This data describes a binding interaction between two proteins.

Contacts between the two chains:
Residue S210 in chain B contacts residue R256 in chain A (closest heavy-atom distance 4.5 Å).
Residue K170 in chain B is in contact with residue E228 in chain A (closest heavy-atom distance 2.9 Å).
Residue I211 in chain B interacts with residue I255 in chain A (closest heavy-atom distance 3.0 Å).
Residue P203 in chain B is in contact with residue W261 in chain A (closest heavy-atom distance 3.2 Å).
Residue P175 in chain B interacts with residue W261 in chain A (closest heavy-atom distance 4.4 Å).
Residue I213 in chain B is in contact with residue L253 in chain A (closest heavy-atom distance 2.9 Å).
Residue D222 in chain B interacts with residue K271 in chain A (closest heavy-atom distance 2.4 Å).
Residue D222 in chain B contacts residue S269 in chain A (closest heavy-atom distance 4.0 Å).
Residue I211 in chain B is in contact with residue L260 in chain A (closest heavy-atom distance 3.8 Å).
Residue I226 in chain B contacts residue L266 in chain A (closest heavy-atom distance 2.8 Å).
Residue T209 in chain B is in contact with residue Q309 in chain A (closest heavy-atom distance 4.5 Å).
Residue S210 in chain B contacts residue S257 in chain A (closest heavy-atom distance 4.2 Å).
Residue F224 in chain B contacts residue V268 in chain A (closest heavy-atom distance 3.1 Å).
Residue I226 in chain B interacts with residue P264 in chain A (closest heavy-atom distance 4.2 Å).
Residue S210 in chain B contacts residue I255 in chain A (closest heavy-atom distance 4.0 Å).
Residue R206 in chain B contacts residue Q309 in chain A (closest heavy-atom distance 2.8 Å).
Residue D222 in chain B interacts with residue Q217 in chain A (closest heavy-atom distance 3.7 Å).
Residue P215 in chain B interacts with residue Y252 in chain A (closest heavy-atom distance 3.4 Å).
Residue P215 in chain B is in contact with residue L253 in chain A (closest heavy-atom distance 4.4 Å).
Residue I226 in chain B contacts residue I255 in chain A (closest heavy-atom distance 4.5 Å).
Residue F224 in chain B is in contact with residue T267 in chain A (closest heavy-atom distance 3.6 Å).
Residue E216 in chain B is in contact with residue Y252 in chain A (closest heavy-atom distance 3.2 Å).
Residue K208 in chain B interacts with residue S257 in chain A (closest heavy-atom distance 3.7 Å).
Residue V225 in chain B interacts with residue T267 in chain A (closest heavy-atom distance 3.4 Å).
Residue N228 in chain B contacts residue L260 in chain A (closest heavy-atom distance 3.7 Å).
Residue K189 in chain B contacts residue V225 in chain A (closest heavy-atom distance 3.7 Å).
Residue N228 in chain B contacts residue N265 in chain A (closest heavy-atom distance 4.3 Å).
Residue Q212 in chain B is in contact with residue L253 in chain A (closest heavy-atom distance 4.2 Å).
Residue D222 in chain B contacts residue T270 in chain A (closest heavy-atom distance 4.0 Å).
Residue K176 in chain B interacts with residue N262 in chain A (closest heavy-atom distance 3.7 Å).
Residue D229 in chain B is in contact with residue P264 in chain A (closest heavy-atom distance 4.4 Å).
Residue V225 in chain B interacts with residue L266 in chain A (closest heavy-atom distance 3.8 Å).
Residue S210 in chain B contacts residue Q254 in chain A (closest heavy-atom distance 3.7 Å).
Residue R227 in chain B is in contact with residue P264 in chain A (closest heavy-atom distance 3.7 Å).
Residue E223 in chain B is in contact with residue K271 in chain A (closest heavy-atom distance 2.5 Å).
Residue D214 in chain B is in contact with residue Y252 in chain A (closest heavy-atom distance 3.2 Å).
Residue P201 in chain B is in contact with residue W261 in chain A (closest heavy-atom distance 3.3 Å).
Residue I226 in chain B interacts with residue N265 in chain A (closest heavy-atom distance 3.6 Å).
Residue I226 in chain B is in contact with residue L260 in chain A (closest heavy-atom distance 3.9 Å).
Residue I213 in chain B is in contact with residue Y252 in chain A (closest heavy-atom distance 2.8 Å).
Residue N228 in chain B is in contact with residue P264 in chain A (closest heavy-atom distance 3.2 Å).
Residue S172 in chain B interacts with residue E228 in chain A (closest heavy-atom distance 2.9 Å).
Residue I211 in chain B interacts with residue Q254 in chain A (closest heavy-atom distance 3.5 Å).
Residue F224 in chain B contacts residue L253 in chain A (closest heavy-atom distance 4.4 Å).
Residue K189 in chain B interacts with residue T267 in chain A (closest heavy-atom distance 3.2 Å).
Residue T209 in chain B interacts with residue R256 in chain A (closest heavy-atom distance 4.2 Å).
Residue R227 in chain B interacts with residue N265 in chain A (closest heavy-atom distance 3.2 Å).
Residue R206 in chain B contacts residue N308 in chain A (closest heavy-atom distance 4.5 Å).
Residue Q212 in chain B interacts with residue Q254 in chain A (closest heavy-atom distance 4.1 Å).
Residue K176 in chain B contacts residue W261 in chain A (closest heavy-atom distance 3.5 Å).
Residue I213 in chain B contacts residue I255 in chain A (closest heavy-atom distance 4.4 Å).
Residue P215 in chain B is in contact with residue T248 in chain A (closest heavy-atom distance 3.3 Å).
Residue R227 in chain B contacts residue E228 in chain A (closest heavy-atom distance 3.4 Å).
Residue D229 in chain B is in contact with residue N265 in chain A (closest heavy-atom distance 2.9 Å).
Residue L202 in chain B is in contact with residue W261 in chain A (closest heavy-atom distance 3.4 Å).
Residue S172 in chain B interacts with residue N229 in chain A (closest heavy-atom distance 4.0 Å).
Residue L200 in chain B contacts residue L260 in chain A (closest heavy-atom distance 3.8 Å).
Residue N228 in chain B interacts with residue W261 in chain A (closest heavy-atom distance 3.0 Å).
Residue T209 in chain B interacts with residue S257 in chain A (closest heavy-atom distance 3.3 Å).
Residue L200 in chain B is in contact with residue W261 in chain A (closest heavy-atom distance 3.5 Å).

Sequence of chain A:
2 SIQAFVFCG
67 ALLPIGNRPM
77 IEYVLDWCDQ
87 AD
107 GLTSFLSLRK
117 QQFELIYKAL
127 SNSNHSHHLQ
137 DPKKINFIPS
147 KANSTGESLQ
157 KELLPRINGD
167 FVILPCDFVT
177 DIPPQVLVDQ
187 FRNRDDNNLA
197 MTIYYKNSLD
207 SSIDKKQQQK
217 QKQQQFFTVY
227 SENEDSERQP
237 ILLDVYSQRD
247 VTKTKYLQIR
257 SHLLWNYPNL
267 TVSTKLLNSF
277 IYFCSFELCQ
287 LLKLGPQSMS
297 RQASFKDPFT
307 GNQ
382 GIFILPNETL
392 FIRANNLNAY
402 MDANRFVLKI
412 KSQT

Sequence of chain B:
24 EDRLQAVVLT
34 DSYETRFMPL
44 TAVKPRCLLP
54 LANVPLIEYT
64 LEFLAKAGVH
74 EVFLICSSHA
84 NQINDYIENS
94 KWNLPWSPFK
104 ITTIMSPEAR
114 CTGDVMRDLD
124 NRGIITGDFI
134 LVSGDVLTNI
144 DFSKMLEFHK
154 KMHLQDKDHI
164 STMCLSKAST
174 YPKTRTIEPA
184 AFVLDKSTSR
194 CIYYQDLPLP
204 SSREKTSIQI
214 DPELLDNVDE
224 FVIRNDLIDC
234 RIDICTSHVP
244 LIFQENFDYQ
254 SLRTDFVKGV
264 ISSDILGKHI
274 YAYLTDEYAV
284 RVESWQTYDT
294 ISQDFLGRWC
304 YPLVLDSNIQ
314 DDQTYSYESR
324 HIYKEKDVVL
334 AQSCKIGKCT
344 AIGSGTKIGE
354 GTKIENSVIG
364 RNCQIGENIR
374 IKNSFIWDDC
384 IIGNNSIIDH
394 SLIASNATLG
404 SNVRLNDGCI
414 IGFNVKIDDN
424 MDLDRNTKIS